Interface contacts:
Residue V84 in the first protein is in contact with residue A17 in the second protein (closest heavy-atom distance 3.3 Å).
Residue L136 in the first protein interacts with residue I11 in the second protein (closest heavy-atom distance 4.8 Å).
Residue V84 in the first protein is in contact with residue G16 in the second protein (closest heavy-atom distance 3.8 Å).
Residue Y131 in the first protein is in contact with residue A17 in the second protein (closest heavy-atom distance 3.5 Å).
Residue D130 in the first protein interacts with residue W15 in the second protein (closest heavy-atom distance 4.4 Å).
Residue V85 in the first protein interacts with residue G16 in the second protein (closest heavy-atom distance 4.9 Å).
Residue K122 in the first protein contacts residue I11 in the second protein (closest heavy-atom distance 4.4 Å).
Residue Y131 in the first protein interacts with residue P14 in the second protein (closest heavy-atom distance 4.1 Å).
Residue A13 in the first protein contacts residue T9 in the second protein (closest heavy-atom distance 3.7 Å).
Residue V86 in the first protein interacts with residue W15 in the second protein (closest heavy-atom distance 3.6 Å).
Residue S133 in the first protein is in contact with residue P14 in the second protein (closest heavy-atom distance 3.2 Å).
Residue L136 in the first protein is in contact with residue T9 in the second protein (closest heavy-atom distance 3.7 Å).
Residue T77 in the first protein interacts with residue G16 in the second protein (closest heavy-atom distance 3.6 Å).
Residue M134 in the first protein contacts residue W15 in the second protein (closest heavy-atom distance 3.7 Å).
Residue Y135 in the first protein contacts residue I11 in the second protein (closest heavy-atom distance 3.6 Å).
Residue F132 in the first protein contacts residue G13 in the second protein (closest heavy-atom distance 4.3 Å).
Residue T77 in the first protein is in contact with residue W15 in the second protein (closest heavy-atom distance 4.1 Å).
Residue Y135 in the first protein interacts with residue T9 in the second protein (closest heavy-atom distance 3.4 Å).
Residue L136 in the first protein contacts residue V12 in the second protein (closest heavy-atom distance 3.7 Å).
Residue D130 in the first protein interacts with residue G16 in the second protein (closest heavy-atom distance 3.5 Å).
Residue Y131 in the first protein is in contact with residue W15 in the second protein (closest heavy-atom distance 3.1 Å).
Residue S133 in the first protein contacts residue I11 in the second protein (closest heavy-atom distance 3.8 Å).
Residue L136 in the first protein is in contact with residue V10 in the second protein (closest heavy-atom distance 2.9 Å).
Residue V85 in the first protein is in contact with residue A17 in the second protein (closest heavy-atom distance 5.0 Å).
Residue L111 in the first protein contacts residue V12 in the second protein (closest heavy-atom distance 3.7 Å).
Residue M134 in the first protein is in contact with residue V10 in the second protein (closest heavy-atom distance 3.9 Å).
Residue L111 in the first protein interacts with residue W15 in the second protein (closest heavy-atom distance 4.3 Å).
Residue Y135 in the first protein interacts with residue V10 in the second protein (closest heavy-atom distance 3.4 Å).
Residue F132 in the first protein interacts with residue V12 in the second protein (closest heavy-atom distance 4.9 Å).
Residue Y131 in the first protein interacts with residue V19 in the second protein (closest heavy-atom distance 4.1 Å).
Residue S133 in the first protein contacts residue G13 in the second protein (closest heavy-atom distance 3.6 Å).
Residue F132 in the first protein is in contact with residue W15 in the second protein (closest heavy-atom distance 3.0 Å).
Residue F109 in the first protein contacts residue W15 in the second protein (closest heavy-atom distance 3.4 Å).
Residue S133 in the first protein contacts residue W15 in the second protein (closest heavy-atom distance 5.0 Å).
Residue M134 in the first protein contacts residue V12 in the second protein (closest heavy-atom distance 2.9 Å).
Residue Y131 in the first protein interacts with residue G16 in the second protein (closest heavy-atom distance 4.0 Å).
Residue M134 in the first protein is in contact with residue I11 in the second protein (closest heavy-atom distance 3.3 Å).
Residue F132 in the first protein interacts with residue P14 in the second protein (closest heavy-atom distance 3.2 Å).
Residue S133 in the first protein interacts with residue V12 in the second protein (closest heavy-atom distance 3.2 Å).
Residue V86 in the first protein contacts residue G16 in the second protein (closest heavy-atom distance 4.4 Å).
Residue D130 in the first protein contacts residue A17 in the second protein (closest heavy-atom distance 2.9 Å).

These two protein chains interact to form a complex.

Sequence of the first protein:
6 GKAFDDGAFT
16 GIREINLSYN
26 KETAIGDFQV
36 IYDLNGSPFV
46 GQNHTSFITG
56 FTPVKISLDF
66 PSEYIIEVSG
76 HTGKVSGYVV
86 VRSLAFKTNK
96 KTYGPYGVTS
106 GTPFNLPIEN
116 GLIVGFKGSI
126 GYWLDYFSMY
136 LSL

Sequence of the second protein:
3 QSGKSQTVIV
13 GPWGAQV